Sequence of the second protein:
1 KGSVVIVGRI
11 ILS

This data describes a binding interaction between two proteins.

Sequence of the first protein:
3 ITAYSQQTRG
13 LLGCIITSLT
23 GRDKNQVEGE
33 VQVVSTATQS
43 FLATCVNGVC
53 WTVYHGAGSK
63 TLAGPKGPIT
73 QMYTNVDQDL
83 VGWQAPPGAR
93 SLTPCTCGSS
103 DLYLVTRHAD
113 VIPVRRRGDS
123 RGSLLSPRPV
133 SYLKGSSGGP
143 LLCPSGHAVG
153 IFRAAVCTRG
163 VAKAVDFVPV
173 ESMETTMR

Contacts between the two chains:
Residue T4 in the first protein is in contact with residue L12 in the second protein (closest heavy-atom distance 3.3 Å).
Residue Q34 in the first protein is in contact with residue G8 in the second protein (closest heavy-atom distance 3.7 Å).
Residue V35 in the first protein is in contact with residue R9 in the second protein (closest heavy-atom distance 3.6 Å).
Residue Y6 in the first protein is in contact with residue I10 in the second protein (closest heavy-atom distance 3.2 Å).
Residue T19 in the first protein interacts with residue V5 in the second protein (closest heavy-atom distance 3.7 Å).
Residue T10 in the first protein interacts with residue G8 in the second protein (closest heavy-atom distance 3.2 Å).
Residue V36 in the first protein interacts with residue I6 in the second protein (closest heavy-atom distance 3.8 Å).
Residue V33 in the first protein interacts with residue R9 in the second protein (closest heavy-atom distance 3.9 Å).
Residue V29 in the first protein contacts residue R9 in the second protein (closest heavy-atom distance 3.7 Å).
Residue A5 in the first protein is in contact with residue I11 in the second protein (closest heavy-atom distance 2.8 Å).
Residue V35 in the first protein contacts residue G8 in the second protein (closest heavy-atom distance 3.0 Å).
Residue T108 in the first protein is in contact with residue I10 in the second protein (closest heavy-atom distance 3.3 Å).
Residue T4 in the first protein contacts residue S13 in the second protein (closest heavy-atom distance 2.4 Å).
Residue D25 in the first protein is in contact with residue I6 in the second protein (closest heavy-atom distance 4.0 Å).
Residue Y6 in the first protein is in contact with residue I11 in the second protein (closest heavy-atom distance 2.9 Å).
Residue S37 in the first protein contacts residue V5 in the second protein (closest heavy-atom distance 2.8 Å).
Residue R109 in the first protein contacts residue I10 in the second protein (closest heavy-atom distance 3.7 Å).
Residue T63 in the first protein interacts with residue S3 in the second protein (closest heavy-atom distance 2.8 Å).
Residue T63 in the first protein contacts residue V4 in the second protein (closest heavy-atom distance 2.7 Å).
Residue V35 in the first protein is in contact with residue V7 in the second protein (closest heavy-atom distance 2.7 Å).
Residue T38 in the first protein is in contact with residue V4 in the second protein (closest heavy-atom distance 3.7 Å).
Residue T10 in the first protein is in contact with residue I6 in the second protein (closest heavy-atom distance 3.9 Å).
Residue V107 in the first protein is in contact with residue I10 in the second protein (closest heavy-atom distance 3.9 Å).
Residue R11 in the first protein contacts residue I6 in the second protein (closest heavy-atom distance 3.8 Å).
Residue L21 in the first protein interacts with residue K1 in the second protein (closest heavy-atom distance 3.6 Å).
Residue Q9 in the first protein is in contact with residue V7 in the second protein (closest heavy-atom distance 3.9 Å).
Residue E32 in the first protein is in contact with residue L12 in the second protein (closest heavy-atom distance 3.2 Å).
Residue L94 in the first protein is in contact with residue L12 in the second protein (closest heavy-atom distance 3.9 Å).
Residue R11 in the first protein contacts residue V7 in the second protein (closest heavy-atom distance 3.1 Å).
Residue G23 in the first protein is in contact with residue S3 in the second protein (closest heavy-atom distance 4.0 Å).
Residue Y6 in the first protein interacts with residue R9 in the second protein (closest heavy-atom distance 3.8 Å).
Residue A5 in the first protein interacts with residue L12 in the second protein (closest heavy-atom distance 3.5 Å).
Residue S20 in the first protein is in contact with residue V5 in the second protein (closest heavy-atom distance 3.8 Å).
Residue P70 in the first protein is in contact with residue S3 in the second protein (closest heavy-atom distance 3.9 Å).
Residue S7 in the first protein contacts residue R9 in the second protein (closest heavy-atom distance 3.3 Å).
Residue I3 in the first protein is in contact with residue S13 in the second protein (closest heavy-atom distance 3.3 Å).
Residue Q28 in the first protein contacts residue R9 in the second protein (closest heavy-atom distance 2.9 Å).
Residue Q8 in the first protein interacts with residue G8 in the second protein (closest heavy-atom distance 3.1 Å).
Residue L64 in the first protein contacts residue V4 in the second protein (closest heavy-atom distance 3.1 Å).
Residue V36 in the first protein contacts residue V5 in the second protein (closest heavy-atom distance 3.1 Å).
Residue T10 in the first protein is in contact with residue V7 in the second protein (closest heavy-atom distance 2.8 Å).
Residue V36 in the first protein interacts with residue V4 in the second protein (closest heavy-atom distance 3.5 Å).
Residue S20 in the first protein contacts residue G2 in the second protein (closest heavy-atom distance 3.3 Å).
Residue Q8 in the first protein interacts with residue R9 in the second protein (closest heavy-atom distance 2.8 Å).
Residue E30 in the first protein contacts residue R9 in the second protein (closest heavy-atom distance 3.1 Å).
Residue Q34 in the first protein interacts with residue I6 in the second protein (closest heavy-atom distance 3.4 Å).
Residue V33 in the first protein contacts residue I10 in the second protein (closest heavy-atom distance 3.0 Å).
Residue C16 in the first protein interacts with residue V5 in the second protein (closest heavy-atom distance 3.8 Å).
Residue S37 in the first protein contacts residue V4 in the second protein (closest heavy-atom distance 3.4 Å).
Residue Q8 in the first protein interacts with residue I11 in the second protein (closest heavy-atom distance 3.8 Å).
Residue K62 in the first protein contacts residue G2 in the second protein (closest heavy-atom distance 2.5 Å).
Residue V35 in the first protein is in contact with residue I6 in the second protein (closest heavy-atom distance 3.6 Å).
Residue A65 in the first protein interacts with residue S3 in the second protein (closest heavy-atom distance 3.8 Å).
Residue R11 in the first protein is in contact with residue V5 in the second protein (closest heavy-atom distance 3.7 Å).
Residue A65 in the first protein is in contact with residue V4 in the second protein (closest heavy-atom distance 3.0 Å).
Residue V33 in the first protein contacts residue L12 in the second protein (closest heavy-atom distance 3.6 Å).
Residue T10 in the first protein is in contact with residue R9 in the second protein (closest heavy-atom distance 3.7 Å).
Residue S20 in the first protein interacts with residue S3 in the second protein (closest heavy-atom distance 3.0 Å).
Residue A5 in the first protein contacts residue I10 in the second protein (closest heavy-atom distance 3.7 Å).
Residue I3 in the first protein contacts residue L12 in the second protein (closest heavy-atom distance 4.0 Å).